Contacts between the two chains:
Residue H82 in the second protein interacts with residue Q6 in the first protein (closest heavy-atom distance 3.8 Å).
Residue V83 in the second protein interacts with residue Q13 in the first protein (closest heavy-atom distance 2.8 Å).
Residue S75 in the second protein contacts residue T5 in the first protein (closest heavy-atom distance 3.4 Å).
Residue T96 in the second protein contacts residue M15 in the first protein (closest heavy-atom distance 4.2 Å).
Residue V50 in the second protein contacts residue V19 in the first protein (closest heavy-atom distance 4.1 Å).
Residue V46 in the second protein contacts residue Y23 in the first protein (closest heavy-atom distance 4.1 Å).
Residue F100 in the second protein contacts residue V8 in the first protein (closest heavy-atom distance 4.6 Å).
Residue V151 in the second protein interacts with residue Y23 in the first protein (closest heavy-atom distance 4.7 Å).
Residue V83 in the second protein contacts residue G9 in the first protein (closest heavy-atom distance 3.7 Å).
Residue H82 in the second protein is in contact with residue G9 in the first protein (closest heavy-atom distance 4.2 Å).
Residue S75 in the second protein interacts with residue M4 in the first protein (closest heavy-atom distance 3.7 Å).
Residue T96 in the second protein interacts with residue L12 in the first protein (closest heavy-atom distance 3.9 Å).
Residue H82 in the second protein contacts residue Q13 in the first protein (closest heavy-atom distance 3.6 Å).
Residue W91 in the second protein contacts residue Y20 in the first protein (closest heavy-atom distance 4.5 Å).
Residue V83 in the second protein interacts with residue L12 in the first protein (closest heavy-atom distance 4.0 Å).
Residue M61 in the second protein contacts residue L11 in the first protein (closest heavy-atom distance 3.8 Å).
Residue F58 in the second protein is in contact with residue M15 in the first protein (closest heavy-atom distance 3.9 Å).
Residue R93 in the second protein interacts with residue D17 in the first protein (closest heavy-atom distance 2.9 Å).
Residue F100 in the second protein is in contact with residue L12 in the first protein (closest heavy-atom distance 4.1 Å).
Residue F149 in the second protein contacts residue Y23 in the first protein (closest heavy-atom distance 3.5 Å).
Residue N90 in the second protein interacts with residue Y20 in the first protein (closest heavy-atom distance 3.3 Å).
Residue V79 in the second protein interacts with residue G9 in the first protein (closest heavy-atom distance 4.0 Å).
Residue M61 in the second protein is in contact with residue V8 in the first protein (closest heavy-atom distance 3.9 Å).
Residue K64 in the second protein interacts with residue V3 in the first protein (closest heavy-atom distance 4.0 Å).
Residue F148 in the second protein is in contact with residue V19 in the first protein (closest heavy-atom distance 4.5 Å).
Residue G92 in the second protein interacts with residue D17 in the first protein (closest heavy-atom distance 4.8 Å).
Residue L65 in the second protein interacts with residue T5 in the first protein (closest heavy-atom distance 4.7 Å).
Residue V79 in the second protein interacts with residue V8 in the first protein (closest heavy-atom distance 3.7 Å).
Residue N90 in the second protein is in contact with residue D17 in the first protein (closest heavy-atom distance 2.8 Å).
Residue N90 in the second protein contacts residue G16 in the first protein (closest heavy-atom distance 4.1 Å).
Residue V95 in the second protein is in contact with residue V19 in the first protein (closest heavy-atom distance 4.1 Å).
Residue M61 in the second protein contacts residue L12 in the first protein (closest heavy-atom distance 3.6 Å).
Residue F148 in the second protein interacts with residue R24 in the first protein (closest heavy-atom distance 3.6 Å).
Residue T96 in the second protein contacts residue G16 in the first protein (closest heavy-atom distance 3.2 Å).
Residue T96 in the second protein contacts residue V19 in the first protein (closest heavy-atom distance 3.8 Å).
Residue K64 in the second protein interacts with residue M4 in the first protein (closest heavy-atom distance 3.5 Å).
Residue F148 in the second protein contacts residue Y20 in the first protein (closest heavy-atom distance 3.5 Å).
Residue F84 in the second protein interacts with residue Q13 in the first protein (closest heavy-atom distance 4.4 Å).
Residue V46 in the second protein interacts with residue V19 in the first protein (closest heavy-atom distance 4.5 Å).
Residue R93 in the second protein is in contact with residue G16 in the first protein (closest heavy-atom distance 3.7 Å).
Residue M61 in the second protein is in contact with residue M15 in the first protein (closest heavy-atom distance 3.9 Å).
Residue F58 in the second protein contacts residue L12 in the first protein (closest heavy-atom distance 3.9 Å).
Residue G92 in the second protein is in contact with residue Y20 in the first protein (closest heavy-atom distance 3.8 Å).
Residue F148 in the second protein contacts residue Y23 in the first protein (closest heavy-atom distance 3.8 Å).
Residue L65 in the second protein interacts with residue M4 in the first protein (closest heavy-atom distance 3.3 Å).
Residue V79 in the second protein is in contact with residue T5 in the first protein (closest heavy-atom distance 3.7 Å).
Residue G92 in the second protein interacts with residue V19 in the first protein (closest heavy-atom distance 4.0 Å).
Residue A57 in the second protein contacts residue M15 in the first protein (closest heavy-atom distance 3.9 Å).
Residue H54 in the second protein is in contact with residue M15 in the first protein (closest heavy-atom distance 3.5 Å).
Residue H82 in the second protein interacts with residue T5 in the first protein (closest heavy-atom distance 3.8 Å).
Residue L97 in the second protein interacts with residue L12 in the first protein (closest heavy-atom distance 4.1 Å).
Residue S85 in the second protein interacts with residue Q13 in the first protein (closest heavy-atom distance 3.5 Å).
Residue G92 in the second protein interacts with residue G16 in the first protein (closest heavy-atom distance 3.3 Å).
Residue L65 in the second protein interacts with residue V8 in the first protein (closest heavy-atom distance 3.7 Å).
Residue R78 in the second protein is in contact with residue T5 in the first protein (closest heavy-atom distance 2.7 Å).
Residue R93 in the second protein is in contact with residue Q13 in the first protein (closest heavy-atom distance 3.4 Å).
Residue V79 in the second protein interacts with residue L12 in the first protein (closest heavy-atom distance 3.9 Å).
Residue D86 in the second protein contacts residue Q13 in the first protein (closest heavy-atom distance 3.2 Å).
Residue K64 in the second protein is in contact with residue E7 in the first protein (closest heavy-atom distance 3.3 Å).
Residue F149 in the second protein is in contact with residue V19 in the first protein (closest heavy-atom distance 4.0 Å).

Sequence of the first protein:
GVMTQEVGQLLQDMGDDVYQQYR

Sequence of the second protein:
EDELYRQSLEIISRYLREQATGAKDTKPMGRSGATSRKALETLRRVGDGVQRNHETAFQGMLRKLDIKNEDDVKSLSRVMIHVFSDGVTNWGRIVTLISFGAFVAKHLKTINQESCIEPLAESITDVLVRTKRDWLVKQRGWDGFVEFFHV

This data describes a binding interaction between two proteins.